Interface contacts:
Residue K258 in protein 1 is in contact with residue I11 in protein 2 (closest heavy-atom distance 3.5 Å).
Residue I236 in protein 1 contacts residue L14 in protein 2 (closest heavy-atom distance 3.5 Å).
Residue I236 in protein 1 interacts with residue L10 in protein 2 (closest heavy-atom distance 4.8 Å).
Residue I262 in protein 1 is in contact with residue Q18 in protein 2 (closest heavy-atom distance 3.5 Å).
Residue D226 in protein 1 contacts residue R13 in protein 2 (closest heavy-atom distance 4.0 Å).
Residue F257 in protein 1 interacts with residue A7 in protein 2 (closest heavy-atom distance 3.7 Å).
Residue V233 in protein 1 interacts with residue L10 in protein 2 (closest heavy-atom distance 4.3 Å).
Residue P260 in protein 1 interacts with residue E15 in protein 2 (closest heavy-atom distance 4.8 Å).
Residue F257 in protein 1 contacts residue Q4 in protein 2 (closest heavy-atom distance 3.7 Å).
Residue I262 in protein 1 is in contact with residue V17 in protein 2 (closest heavy-atom distance 3.6 Å).
Residue G196 in protein 1 interacts with residue E2 in protein 2 (closest heavy-atom distance 5.0 Å).
Residue F259 in protein 1 is in contact with residue L10 in protein 2 (closest heavy-atom distance 3.7 Å).
Residue V229 in protein 1 interacts with residue R13 in protein 2 (closest heavy-atom distance 3.6 Å).
Residue F195 in protein 1 contacts residue L10 in protein 2 (closest heavy-atom distance 4.6 Å).
Residue Y254 in protein 1 interacts with residue A7 in protein 2 (closest heavy-atom distance 4.2 Å).
Residue V229 in protein 1 interacts with residue L10 in protein 2 (closest heavy-atom distance 4.2 Å).
Residue Y254 in protein 1 is in contact with residue F6 in protein 2 (closest heavy-atom distance 3.5 Å).
Residue V233 in protein 1 interacts with residue L14 in protein 2 (closest heavy-atom distance 4.1 Å).
Residue P260 in protein 1 contacts residue I11 in protein 2 (closest heavy-atom distance 3.5 Å).
Residue Y254 in protein 1 interacts with residue E2 in protein 2 (closest heavy-atom distance 4.1 Å).
Residue P260 in protein 1 is in contact with residue Q18 in protein 2 (closest heavy-atom distance 3.8 Å).
Residue F259 in protein 1 is in contact with residue I11 in protein 2 (closest heavy-atom distance 4.3 Å).
Residue I194 in protein 1 interacts with residue F6 in protein 2 (closest heavy-atom distance 3.9 Å).
Residue S227 in protein 1 interacts with residue R13 in protein 2 (closest heavy-atom distance 3.8 Å).
Residue F259 in protein 1 contacts residue A7 in protein 2 (closest heavy-atom distance 4.1 Å).
Residue T241 in protein 1 contacts residue L14 in protein 2 (closest heavy-atom distance 5.0 Å).
Residue V233 in protein 1 contacts residue R13 in protein 2 (closest heavy-atom distance 4.2 Å).
Residue L232 in protein 1 interacts with residue L10 in protein 2 (closest heavy-atom distance 3.9 Å).
Residue Y254 in protein 1 contacts residue P3 in protein 2 (closest heavy-atom distance 3.2 Å).
Residue F257 in protein 1 interacts with residue P3 in protein 2 (closest heavy-atom distance 4.0 Å).
Residue Q261 in protein 1 is in contact with residue Q18 in protein 2 (closest heavy-atom distance 3.6 Å).
Residue F195 in protein 1 contacts residue E2 in protein 2 (closest heavy-atom distance 5.0 Å).
Residue V233 in protein 1 contacts residue V17 in protein 2 (closest heavy-atom distance 4.8 Å).
Residue I262 in protein 1 is in contact with residue L14 in protein 2 (closest heavy-atom distance 4.1 Å).
Residue L232 in protein 1 contacts residue F6 in protein 2 (closest heavy-atom distance 4.3 Å).
Residue F195 in protein 1 is in contact with residue F6 in protein 2 (closest heavy-atom distance 4.8 Å).
Residue V229 in protein 1 interacts with residue F6 in protein 2 (closest heavy-atom distance 3.5 Å).
Residue N253 in protein 1 contacts residue P3 in protein 2 (closest heavy-atom distance 3.9 Å).
Residue D230 in protein 1 interacts with residue R13 in protein 2 (closest heavy-atom distance 2.9 Å).
Residue P260 in protein 1 interacts with residue L14 in protein 2 (closest heavy-atom distance 4.3 Å).
Residue K237 in protein 1 is in contact with residue V17 in protein 2 (closest heavy-atom distance 3.9 Å).

Sequence of protein 2:
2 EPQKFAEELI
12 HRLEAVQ

Sequence of protein 1:
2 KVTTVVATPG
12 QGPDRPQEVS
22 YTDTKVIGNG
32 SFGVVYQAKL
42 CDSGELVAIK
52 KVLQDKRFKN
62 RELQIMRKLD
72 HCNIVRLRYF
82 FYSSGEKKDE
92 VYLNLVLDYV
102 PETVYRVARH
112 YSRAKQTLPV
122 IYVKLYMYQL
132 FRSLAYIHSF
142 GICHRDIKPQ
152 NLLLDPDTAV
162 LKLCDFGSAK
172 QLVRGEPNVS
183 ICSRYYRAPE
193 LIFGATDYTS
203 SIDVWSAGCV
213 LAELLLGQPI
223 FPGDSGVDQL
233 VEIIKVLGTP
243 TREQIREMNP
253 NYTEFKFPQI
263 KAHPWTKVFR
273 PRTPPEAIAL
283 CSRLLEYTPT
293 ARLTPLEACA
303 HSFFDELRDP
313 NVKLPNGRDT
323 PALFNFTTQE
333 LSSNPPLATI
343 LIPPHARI

The following describes two proteins that form a bound complex.